Sequence of chain B:
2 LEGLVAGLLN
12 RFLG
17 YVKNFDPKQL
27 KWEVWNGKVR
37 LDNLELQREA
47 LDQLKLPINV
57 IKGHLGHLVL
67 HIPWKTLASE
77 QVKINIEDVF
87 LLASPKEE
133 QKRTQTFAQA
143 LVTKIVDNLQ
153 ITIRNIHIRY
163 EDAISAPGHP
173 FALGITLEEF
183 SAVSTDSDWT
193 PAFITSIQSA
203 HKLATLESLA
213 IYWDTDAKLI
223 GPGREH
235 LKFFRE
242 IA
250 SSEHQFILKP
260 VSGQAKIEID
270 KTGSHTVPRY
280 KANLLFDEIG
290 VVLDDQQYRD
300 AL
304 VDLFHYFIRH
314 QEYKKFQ

Sequence of chain A:
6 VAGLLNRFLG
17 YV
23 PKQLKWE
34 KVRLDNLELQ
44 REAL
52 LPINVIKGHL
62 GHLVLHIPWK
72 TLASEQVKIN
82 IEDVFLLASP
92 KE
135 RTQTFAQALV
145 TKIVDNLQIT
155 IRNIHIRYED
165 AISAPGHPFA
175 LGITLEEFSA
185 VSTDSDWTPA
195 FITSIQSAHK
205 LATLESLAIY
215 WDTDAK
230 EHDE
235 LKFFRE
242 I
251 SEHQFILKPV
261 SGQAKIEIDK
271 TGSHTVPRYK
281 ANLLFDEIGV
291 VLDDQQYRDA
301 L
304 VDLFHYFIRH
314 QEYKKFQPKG

Interface contacts:
Residue Q314 in chain B is in contact with residue L301 in chain A (closest heavy-atom distance 4.1 Å).
Residue K280 in chain B contacts residue V290 in chain A (closest heavy-atom distance 3.8 Å).
Residue G289 in chain B contacts residue A281 in chain A (closest heavy-atom distance 3.2 Å).
Residue L284 in chain B interacts with residue E287 in chain A (closest heavy-atom distance 3.4 Å).
Residue A281 in chain B interacts with residue G289 in chain A (closest heavy-atom distance 3.1 Å).
Residue D305 in chain B contacts residue E315 in chain A (closest heavy-atom distance 4.2 Å).
Residue P277 in chain B is in contact with residue L292 in chain A (closest heavy-atom distance 3.3 Å).
Residue V290 in chain B is in contact with residue K280 in chain A (closest heavy-atom distance 3.6 Å).
Residue H308 in chain B is in contact with residue Y316 in chain A (closest heavy-atom distance 3.8 Å).
Residue N282 in chain B interacts with residue G289 in chain A (closest heavy-atom distance 3.8 Å).
Residue Y297 in chain B interacts with residue R278 in chain A (closest heavy-atom distance 3.7 Å).
Residue L292 in chain B contacts residue R278 in chain A (closest heavy-atom distance 3.1 Å).
Residue R312 in chain B contacts residue D305 in chain A (closest heavy-atom distance 3.1 Å).
Residue V290 in chain B is in contact with residue A281 in chain A (closest heavy-atom distance 2.7 Å).
Residue R278 in chain B interacts with residue L292 in chain A (closest heavy-atom distance 3.1 Å).
Residue D305 in chain B interacts with residue H308 in chain A (closest heavy-atom distance 3.2 Å).
Residue Y279 in chain B interacts with residue L292 in chain A (closest heavy-atom distance 2.8 Å).
Residue E287 in chain B interacts with residue L284 in chain A (closest heavy-atom distance 4.1 Å).
Residue Q295 in chain B is in contact with residue H274 in chain A (closest heavy-atom distance 3.2 Å).
Residue Y279 in chain B interacts with residue V291 in chain A (closest heavy-atom distance 3.5 Å).
Residue N282 in chain B contacts residue I288 in chain A (closest heavy-atom distance 3.2 Å).
Residue P277 in chain B interacts with residue V291 in chain A (closest heavy-atom distance 3.2 Å).
Residue Y279 in chain B contacts residue V290 in chain A (closest heavy-atom distance 4.2 Å).
Residue L292 in chain B contacts residue Y279 in chain A (closest heavy-atom distance 3.0 Å).
Residue E287 in chain B contacts residue L283 in chain A (closest heavy-atom distance 3.9 Å).
Residue I311 in chain B contacts residue V304 in chain A (closest heavy-atom distance 4.0 Å).
Residue D294 in chain B is in contact with residue R278 in chain A (closest heavy-atom distance 3.0 Å).
Residue V291 in chain B contacts residue Y279 in chain A (closest heavy-atom distance 3.5 Å).
Residue L301 in chain B is in contact with residue R312 in chain A (closest heavy-atom distance 3.0 Å).
Residue S273 in chain B contacts residue D294 in chain A (closest heavy-atom distance 3.9 Å).
Residue I311 in chain B interacts with residue L301 in chain A (closest heavy-atom distance 3.4 Å).
Residue Y279 in chain B is in contact with residue Y297 in chain A (closest heavy-atom distance 3.9 Å).
Residue A281 in chain B contacts residue V290 in chain A (closest heavy-atom distance 2.7 Å).
Residue R312 in chain B contacts residue L301 in chain A (closest heavy-atom distance 3.0 Å).
Residue F285 in chain B interacts with residue F285 in chain A (closest heavy-atom distance 4.3 Å).
Residue K280 in chain B contacts residue V291 in chain A (closest heavy-atom distance 3.8 Å).
Residue V304 in chain B is in contact with residue H308 in chain A (closest heavy-atom distance 3.8 Å).
Residue H308 in chain B interacts with residue H308 in chain A (closest heavy-atom distance 3.8 Å).
Residue I288 in chain B interacts with residue L283 in chain A (closest heavy-atom distance 3.0 Å).
Residue D294 in chain B interacts with residue S273 in chain A (closest heavy-atom distance 4.0 Å).
Residue D294 in chain B interacts with residue H274 in chain A (closest heavy-atom distance 4.1 Å).
Residue H308 in chain B interacts with residue D305 in chain A (closest heavy-atom distance 2.6 Å).
Residue D305 in chain B contacts residue R312 in chain A (closest heavy-atom distance 3.0 Å).
Residue D294 in chain B contacts residue V276 in chain A (closest heavy-atom distance 4.2 Å).
Residue R278 in chain B contacts residue D293 in chain A (closest heavy-atom distance 3.9 Å).
Residue H308 in chain B is in contact with residue V304 in chain A (closest heavy-atom distance 4.3 Å).
Residue R278 in chain B is in contact with residue Y297 in chain A (closest heavy-atom distance 3.5 Å).
Residue A281 in chain B contacts residue I288 in chain A (closest heavy-atom distance 3.9 Å).
Residue V291 in chain B contacts residue P277 in chain A (closest heavy-atom distance 3.5 Å).
Residue V304 in chain B interacts with residue R312 in chain A (closest heavy-atom distance 4.1 Å).
Residue I288 in chain B contacts residue N282 in chain A (closest heavy-atom distance 3.2 Å).
Residue L283 in chain B is in contact with residue E287 in chain A (closest heavy-atom distance 3.5 Å).
Residue R278 in chain B is in contact with residue D294 in chain A (closest heavy-atom distance 3.7 Å).
Residue E287 in chain B interacts with residue K265 in chain A (closest heavy-atom distance 3.6 Å).
Residue N282 in chain B is in contact with residue E287 in chain A (closest heavy-atom distance 2.5 Å).
Residue V291 in chain B is in contact with residue K280 in chain A (closest heavy-atom distance 3.9 Å).
Residue I288 in chain B interacts with residue A281 in chain A (closest heavy-atom distance 3.5 Å).
Residue L283 in chain B interacts with residue I288 in chain A (closest heavy-atom distance 2.6 Å).
Residue L292 in chain B interacts with residue P277 in chain A (closest heavy-atom distance 3.4 Å).
Residue E287 in chain B contacts residue N282 in chain A (closest heavy-atom distance 3.8 Å).

These two protein chains interact to form a complex.